Contacts between the two chains:
Residue S317 in protein 2 interacts with residue L157 in protein 1 (closest heavy-atom distance 4.2 Å).
Residue F269 in protein 2 is in contact with residue D167 in protein 1 (closest heavy-atom distance 3.5 Å).
Residue S314 in protein 2 is in contact with residue K164 in protein 1 (closest heavy-atom distance 3.0 Å).
Residue Q295 in protein 2 is in contact with residue N158 in protein 1 (closest heavy-atom distance 3.8 Å).
Residue Q295 in protein 2 interacts with residue Y89 in protein 1 (closest heavy-atom distance 3.8 Å).
Residue S97 in protein 2 is in contact with residue N38 in protein 1 (closest heavy-atom distance 3.2 Å).
Residue V298 in protein 2 interacts with residue I36 in protein 1 (closest heavy-atom distance 4.0 Å).
Residue E312 in protein 2 is in contact with residue V160 in protein 1 (closest heavy-atom distance 4.0 Å).
Residue S314 in protein 2 interacts with residue V165 in protein 1 (closest heavy-atom distance 3.1 Å).
Residue V298 in protein 2 contacts residue V43 in protein 1 (closest heavy-atom distance 4.0 Å).
Residue K91 in protein 2 interacts with residue E39 in protein 1 (closest heavy-atom distance 3.0 Å).
Residue S97 in protein 2 interacts with residue D40 in protein 1 (closest heavy-atom distance 3.1 Å).
Residue T310 in protein 2 contacts residue V160 in protein 1 (closest heavy-atom distance 4.0 Å).
Residue N270 in protein 2 is in contact with residue D167 in protein 1 (closest heavy-atom distance 2.4 Å).
Residue N46 in protein 2 interacts with residue K31 in protein 1 (closest heavy-atom distance 3.5 Å).
Residue V320 in protein 2 interacts with residue G14 in protein 1 (closest heavy-atom distance 4.1 Å).
Residue V320 in protein 2 is in contact with residue N12 in protein 1 (closest heavy-atom distance 3.7 Å).
Residue V320 in protein 2 is in contact with residue A13 in protein 1 (closest heavy-atom distance 3.1 Å).
Residue F297 in protein 2 is in contact with residue G14 in protein 1 (closest heavy-atom distance 3.5 Å).
Residue P49 in protein 2 is in contact with residue D40 in protein 1 (closest heavy-atom distance 4.0 Å).
Residue F308 in protein 2 is in contact with residue R62 in protein 1 (closest heavy-atom distance 3.8 Å).
Residue F308 in protein 2 contacts residue G14 in protein 1 (closest heavy-atom distance 3.4 Å).
Residue K272 in protein 2 interacts with residue V165 in protein 1 (closest heavy-atom distance 3.9 Å).
Residue N313 in protein 2 contacts residue K164 in protein 1 (closest heavy-atom distance 4.1 Å).
Residue S319 in protein 2 is in contact with residue A13 in protein 1 (closest heavy-atom distance 3.3 Å).
Residue G315 in protein 2 interacts with residue L157 in protein 1 (closest heavy-atom distance 3.2 Å).
Residue Q271 in protein 2 contacts residue G166 in protein 1 (closest heavy-atom distance 2.9 Å).
Residue Y300 in protein 2 interacts with residue E39 in protein 1 (closest heavy-atom distance 3.4 Å).
Residue K91 in protein 2 contacts residue D40 in protein 1 (closest heavy-atom distance 3.2 Å).
Residue T310 in protein 2 is in contact with residue L157 in protein 1 (closest heavy-atom distance 3.6 Å).
Residue Y300 in protein 2 contacts residue I36 in protein 1 (closest heavy-atom distance 4.0 Å).
Residue F297 in protein 2 is in contact with residue R62 in protein 1 (closest heavy-atom distance 3.4 Å).
Residue S314 in protein 2 contacts residue D167 in protein 1 (closest heavy-atom distance 3.2 Å).
Residue F269 in protein 2 contacts residue G166 in protein 1 (closest heavy-atom distance 3.7 Å).
Residue G315 in protein 2 is in contact with residue K164 in protein 1 (closest heavy-atom distance 2.9 Å).
Residue P49 in protein 2 contacts residue I33 in protein 1 (closest heavy-atom distance 4.1 Å).
Residue S319 in protein 2 interacts with residue H15 in protein 1 (closest heavy-atom distance 4.1 Å).
Residue F308 in protein 2 is in contact with residue N158 in protein 1 (closest heavy-atom distance 3.9 Å).
Residue F297 in protein 2 interacts with residue V43 in protein 1 (closest heavy-atom distance 3.2 Å).
Residue T48 in protein 2 interacts with residue K31 in protein 1 (closest heavy-atom distance 2.8 Å).
Residue S314 in protein 2 interacts with residue G166 in protein 1 (closest heavy-atom distance 2.5 Å).
Residue V298 in protein 2 interacts with residue V11 in protein 1 (closest heavy-atom distance 3.7 Å).
Residue F95 in protein 2 interacts with residue E39 in protein 1 (closest heavy-atom distance 3.2 Å).
Residue N47 in protein 2 contacts residue V42 in protein 1 (closest heavy-atom distance 3.8 Å).
Residue S319 in protein 2 contacts residue I64 in protein 1 (closest heavy-atom distance 4.0 Å).
Residue G315 in protein 2 contacts residue V162 in protein 1 (closest heavy-atom distance 4.0 Å).
Residue V293 in protein 2 is in contact with residue V160 in protein 1 (closest heavy-atom distance 3.5 Å).
Residue F297 in protein 2 is in contact with residue F59 in protein 1 (closest heavy-atom distance 3.8 Å).
Residue F297 in protein 2 contacts residue L10 in protein 1 (closest heavy-atom distance 3.4 Å).
Residue N47 in protein 2 contacts residue K45 in protein 1 (closest heavy-atom distance 2.7 Å).
Residue N47 in protein 2 is in contact with residue K31 in protein 1 (closest heavy-atom distance 3.9 Å).
Residue G315 in protein 2 is in contact with residue G166 in protein 1 (closest heavy-atom distance 4.0 Å).
Residue F297 in protein 2 interacts with residue V42 in protein 1 (closest heavy-atom distance 3.6 Å).
Residue N270 in protein 2 contacts residue G166 in protein 1 (closest heavy-atom distance 2.9 Å).
Residue E312 in protein 2 contacts residue V162 in protein 1 (closest heavy-atom distance 4.1 Å).
Residue G315 in protein 2 is in contact with residue V165 in protein 1 (closest heavy-atom distance 3.6 Å).
Residue F308 in protein 2 is in contact with residue I64 in protein 1 (closest heavy-atom distance 3.9 Å).
Residue T310 in protein 2 contacts residue N158 in protein 1 (closest heavy-atom distance 3.1 Å).
Residue S316 in protein 2 interacts with residue G166 in protein 1 (closest heavy-atom distance 4.1 Å).
Residue R74 in protein 2 is in contact with residue E39 in protein 1 (closest heavy-atom distance 2.4 Å).

This data describes a binding interaction between two proteins.

Sequence of protein 1:
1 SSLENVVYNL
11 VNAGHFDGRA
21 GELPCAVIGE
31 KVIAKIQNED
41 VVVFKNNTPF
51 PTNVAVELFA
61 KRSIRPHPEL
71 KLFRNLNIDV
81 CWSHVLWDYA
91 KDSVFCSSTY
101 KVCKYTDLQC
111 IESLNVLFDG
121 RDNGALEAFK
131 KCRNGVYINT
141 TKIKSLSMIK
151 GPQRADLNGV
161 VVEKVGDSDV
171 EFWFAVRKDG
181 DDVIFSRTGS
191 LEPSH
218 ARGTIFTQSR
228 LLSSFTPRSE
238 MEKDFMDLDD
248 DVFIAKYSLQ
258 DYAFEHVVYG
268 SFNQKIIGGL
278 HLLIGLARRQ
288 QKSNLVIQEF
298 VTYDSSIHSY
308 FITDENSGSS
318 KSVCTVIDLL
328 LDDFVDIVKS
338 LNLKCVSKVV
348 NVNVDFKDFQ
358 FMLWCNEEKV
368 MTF

Sequence of protein 2:
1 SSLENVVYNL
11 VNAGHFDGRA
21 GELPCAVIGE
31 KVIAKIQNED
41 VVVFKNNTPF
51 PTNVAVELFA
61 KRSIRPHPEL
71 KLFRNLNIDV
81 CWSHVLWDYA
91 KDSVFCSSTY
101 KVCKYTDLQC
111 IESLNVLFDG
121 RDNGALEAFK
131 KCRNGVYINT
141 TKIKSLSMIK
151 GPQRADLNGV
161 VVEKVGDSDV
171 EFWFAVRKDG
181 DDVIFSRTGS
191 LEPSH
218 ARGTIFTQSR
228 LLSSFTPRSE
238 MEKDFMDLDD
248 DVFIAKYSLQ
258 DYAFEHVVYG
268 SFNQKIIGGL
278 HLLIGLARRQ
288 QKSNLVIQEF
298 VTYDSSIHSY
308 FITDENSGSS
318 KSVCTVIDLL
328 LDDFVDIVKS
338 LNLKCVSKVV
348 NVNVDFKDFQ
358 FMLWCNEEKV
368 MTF